Sequence of protein 1:
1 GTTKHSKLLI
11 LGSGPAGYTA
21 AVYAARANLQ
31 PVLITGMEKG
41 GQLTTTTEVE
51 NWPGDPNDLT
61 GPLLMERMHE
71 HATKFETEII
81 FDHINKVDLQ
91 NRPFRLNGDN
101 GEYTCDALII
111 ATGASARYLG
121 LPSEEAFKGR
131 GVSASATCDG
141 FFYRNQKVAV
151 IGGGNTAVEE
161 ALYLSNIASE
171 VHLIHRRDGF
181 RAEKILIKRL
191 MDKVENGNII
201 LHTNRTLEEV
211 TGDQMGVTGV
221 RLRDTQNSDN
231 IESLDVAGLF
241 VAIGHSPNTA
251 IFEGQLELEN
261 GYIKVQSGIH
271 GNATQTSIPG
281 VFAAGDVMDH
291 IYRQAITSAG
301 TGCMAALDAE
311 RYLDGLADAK

Sequence of protein 2:
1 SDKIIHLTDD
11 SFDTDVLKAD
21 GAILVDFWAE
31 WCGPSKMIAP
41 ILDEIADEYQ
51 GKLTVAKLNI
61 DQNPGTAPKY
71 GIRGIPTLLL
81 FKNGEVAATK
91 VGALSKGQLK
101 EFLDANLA

This data describes a binding interaction between two proteins.

Contacts between the two chains:
Residue S133 in protein 1 contacts residue R73 in protein 2 (closest heavy-atom distance 4.9 Å).
Residue M37 in protein 1 is in contact with residue L94 in protein 2 (closest heavy-atom distance 3.4 Å).
Residue F81 in protein 1 is in contact with residue I41 in protein 2 (closest heavy-atom distance 3.6 Å).
Residue F81 in protein 1 is in contact with residue P40 in protein 2 (closest heavy-atom distance 4.1 Å).
Residue D139 in protein 1 interacts with residue G74 in protein 2 (closest heavy-atom distance 3.1 Å).
Residue F142 in protein 1 contacts residue I75 in protein 2 (closest heavy-atom distance 3.8 Å).
Residue M37 in protein 1 is in contact with residue S95 in protein 2 (closest heavy-atom distance 4.2 Å).
Residue G131 in protein 1 interacts with residue R73 in protein 2 (closest heavy-atom distance 3.6 Å).
Residue C138 in protein 1 is in contact with residue I75 in protein 2 (closest heavy-atom distance 3.4 Å).
Residue H83 in protein 1 contacts residue S95 in protein 2 (closest heavy-atom distance 3.7 Å).
Residue M37 in protein 1 contacts residue Q98 in protein 2 (closest heavy-atom distance 3.8 Å).
Residue F141 in protein 1 is in contact with residue I60 in protein 2 (closest heavy-atom distance 4.1 Å).
Residue G129 in protein 1 interacts with residue G74 in protein 2 (closest heavy-atom distance 3.6 Å).
Residue Y143 in protein 1 contacts residue R73 in protein 2 (closest heavy-atom distance 3.6 Å).
Residue V217 in protein 1 contacts residue R73 in protein 2 (closest heavy-atom distance 3.2 Å).
Residue F81 in protein 1 contacts residue E44 in protein 2 (closest heavy-atom distance 4.3 Å).
Residue N100 in protein 1 is in contact with residue K96 in protein 2 (closest heavy-atom distance 3.3 Å).
Residue A237 in protein 1 interacts with residue R73 in protein 2 (closest heavy-atom distance 2.7 Å).
Residue D139 in protein 1 interacts with residue I75 in protein 2 (closest heavy-atom distance 2.8 Å).
Residue G238 in protein 1 interacts with residue R73 in protein 2 (closest heavy-atom distance 4.8 Å).
Residue M215 in protein 1 interacts with residue G71 in protein 2 (closest heavy-atom distance 4.3 Å).
Residue G129 in protein 1 interacts with residue T77 in protein 2 (closest heavy-atom distance 4.8 Å).
Residue G129 in protein 1 is in contact with residue I72 in protein 2 (closest heavy-atom distance 4.2 Å).
Residue C138 in protein 1 is in contact with residue P34 in protein 2 (closest heavy-atom distance 3.9 Å).
Residue R130 in protein 1 interacts with residue G71 in protein 2 (closest heavy-atom distance 3.1 Å).
Residue F81 in protein 1 interacts with residue M37 in protein 2 (closest heavy-atom distance 3.8 Å).
Residue F142 in protein 1 is in contact with residue I72 in protein 2 (closest heavy-atom distance 3.2 Å).
Residue D99 in protein 1 is in contact with residue G97 in protein 2 (closest heavy-atom distance 3.4 Å).
Residue T44 in protein 1 interacts with residue G33 in protein 2 (closest heavy-atom distance 5.0 Å).
Residue F142 in protein 1 interacts with residue I60 in protein 2 (closest heavy-atom distance 3.8 Å).
Residue K39 in protein 1 is in contact with residue M37 in protein 2 (closest heavy-atom distance 3.6 Å).
Residue F141 in protein 1 contacts residue W31 in protein 2 (closest heavy-atom distance 3.6 Å).
Residue C138 in protein 1 interacts with residue G33 in protein 2 (closest heavy-atom distance 4.2 Å).
Residue G216 in protein 1 contacts residue R73 in protein 2 (closest heavy-atom distance 4.1 Å).
Residue R130 in protein 1 interacts with residue Y70 in protein 2 (closest heavy-atom distance 2.6 Å).
Residue C138 in protein 1 interacts with residue W31 in protein 2 (closest heavy-atom distance 3.1 Å).
Residue G129 in protein 1 interacts with residue R73 in protein 2 (closest heavy-atom distance 3.2 Å).
Residue F142 in protein 1 interacts with residue R73 in protein 2 (closest heavy-atom distance 3.3 Å).
Residue G129 in protein 1 contacts residue V91 in protein 2 (closest heavy-atom distance 3.9 Å).
Residue N100 in protein 1 is in contact with residue E44 in protein 2 (closest heavy-atom distance 3.1 Å).
Residue G129 in protein 1 is in contact with residue G71 in protein 2 (closest heavy-atom distance 4.2 Å).
Residue M37 in protein 1 contacts residue M37 in protein 2 (closest heavy-atom distance 3.3 Å).
Residue C138 in protein 1 is in contact with residue C32 in protein 2 (closest heavy-atom distance 2.0 Å).
Residue D139 in protein 1 is in contact with residue R73 in protein 2 (closest heavy-atom distance 4.0 Å).
Residue F142 in protein 1 is in contact with residue G74 in protein 2 (closest heavy-atom distance 3.2 Å).
Residue T137 in protein 1 is in contact with residue W31 in protein 2 (closest heavy-atom distance 3.5 Å).
Residue M37 in protein 1 is in contact with residue A93 in protein 2 (closest heavy-atom distance 3.3 Å).
Residue N85 in protein 1 interacts with residue S95 in protein 2 (closest heavy-atom distance 4.6 Å).
Residue K128 in protein 1 contacts residue V91 in protein 2 (closest heavy-atom distance 4.0 Å).
Residue C138 in protein 1 is in contact with residue S35 in protein 2 (closest heavy-atom distance 4.8 Å).
Residue M215 in protein 1 is in contact with residue R73 in protein 2 (closest heavy-atom distance 3.9 Å).
Residue R130 in protein 1 is in contact with residue I72 in protein 2 (closest heavy-atom distance 4.6 Å).
Residue R130 in protein 1 interacts with residue R73 in protein 2 (closest heavy-atom distance 2.9 Å).
Residue D99 in protein 1 is in contact with residue S95 in protein 2 (closest heavy-atom distance 3.3 Å).
Residue D99 in protein 1 is in contact with residue K96 in protein 2 (closest heavy-atom distance 3.9 Å).
Residue F142 in protein 1 contacts residue A67 in protein 2 (closest heavy-atom distance 4.8 Å).